Contacts between the two chains:
Residue A69 in protein 2 contacts residue V2 in protein 1 (closest heavy-atom distance 4.2 Å).
Residue A110 in protein 2 interacts with residue W5 in protein 1 (closest heavy-atom distance 4.1 Å).
Residue F70 in protein 2 contacts residue V2 in protein 1 (closest heavy-atom distance 4.2 Å).
Residue D61 in protein 2 interacts with residue V2 in protein 1 (closest heavy-atom distance 3.6 Å).
Residue T66 in protein 2 is in contact with residue E1 in protein 1 (closest heavy-atom distance 4.7 Å).
Residue R32 in protein 2 interacts with residue T4 in protein 1 (closest heavy-atom distance 5.0 Å).
Residue V71 in protein 2 contacts residue V2 in protein 1 (closest heavy-atom distance 3.9 Å).
Residue D30 in protein 2 interacts with residue W5 in protein 1 (closest heavy-atom distance 2.7 Å).
Residue I31 in protein 2 interacts with residue R7 in protein 1 (closest heavy-atom distance 2.9 Å).
Residue V71 in protein 2 interacts with residue T4 in protein 1 (closest heavy-atom distance 4.5 Å).
Residue L111 in protein 2 interacts with residue T4 in protein 1 (closest heavy-atom distance 4.0 Å).
Residue I67 in protein 2 is in contact with residue V2 in protein 1 (closest heavy-atom distance 3.5 Å).
Residue D63 in protein 2 is in contact with residue E1 in protein 1 (closest heavy-atom distance 3.7 Å).
Residue I67 in protein 2 contacts residue T4 in protein 1 (closest heavy-atom distance 4.2 Å).
Residue A109 in protein 2 contacts residue W5 in protein 1 (closest heavy-atom distance 3.9 Å).
Residue I31 in protein 2 interacts with residue W5 in protein 1 (closest heavy-atom distance 3.7 Å).
Residue V71 in protein 2 is in contact with residue W5 in protein 1 (closest heavy-atom distance 4.2 Å).
Residue A69 in protein 2 contacts residue T4 in protein 1 (closest heavy-atom distance 4.8 Å).
Residue L111 in protein 2 contacts residue W5 in protein 1 (closest heavy-atom distance 3.5 Å).
Residue V71 in protein 2 interacts with residue P3 in protein 1 (closest heavy-atom distance 3.6 Å).
Residue R32 in protein 2 is in contact with residue R7 in protein 1 (closest heavy-atom distance 4.8 Å).
Residue D61 in protein 2 is in contact with residue P3 in protein 1 (closest heavy-atom distance 3.7 Å).
Residue D30 in protein 2 contacts residue R7 in protein 1 (closest heavy-atom distance 3.2 Å).
Residue R32 in protein 2 is in contact with residue W5 in protein 1 (closest heavy-atom distance 3.3 Å).
Residue R32 in protein 2 interacts with residue P3 in protein 1 (closest heavy-atom distance 3.8 Å).
Residue D63 in protein 2 contacts residue V2 in protein 1 (closest heavy-atom distance 3.4 Å).
Residue A62 in protein 2 is in contact with residue V2 in protein 1 (closest heavy-atom distance 3.7 Å).

Sequence of protein 1:
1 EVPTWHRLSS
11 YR

This data describes a binding interaction between two proteins.

Sequence of protein 2:
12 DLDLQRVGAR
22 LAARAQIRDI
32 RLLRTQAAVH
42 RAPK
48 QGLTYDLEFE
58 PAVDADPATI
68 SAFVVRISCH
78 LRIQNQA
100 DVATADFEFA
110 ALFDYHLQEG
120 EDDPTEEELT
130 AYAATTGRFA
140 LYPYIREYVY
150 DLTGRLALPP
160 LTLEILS